Sequence of protein 2:
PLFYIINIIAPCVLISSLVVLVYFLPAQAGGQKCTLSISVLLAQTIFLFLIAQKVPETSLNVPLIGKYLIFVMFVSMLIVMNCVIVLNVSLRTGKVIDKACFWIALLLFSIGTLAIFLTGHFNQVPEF

Residue-level contacts at the interface:
Residue L87 in protein 2 is in contact with residue F17 in protein 1 (closest heavy-atom distance 5.0 Å).
Residue L42 in protein 2 interacts with residue S42 in protein 1 (closest heavy-atom distance 2.4 Å).
Residue F49 in protein 2 interacts with residue N7 in protein 1 (closest heavy-atom distance 4.8 Å).
Residue L42 in protein 2 interacts with residue F46 in protein 1 (closest heavy-atom distance 3.6 Å).
Residue M77 in protein 2 interacts with residue I10 in protein 1 (closest heavy-atom distance 4.7 Å).
Residue L64 in protein 2 contacts residue Y3 in protein 1 (closest heavy-atom distance 4.1 Å).
Residue L91 in protein 2 interacts with residue L21 in protein 1 (closest heavy-atom distance 4.9 Å).
Residue Q53 in protein 2 contacts residue L53 in protein 1 (closest heavy-atom distance 3.5 Å).
Residue L42 in protein 2 is in contact with residue L43 in protein 1 (closest heavy-atom distance 5.0 Å).
Residue L91 in protein 2 is in contact with residue K32 in protein 1 (closest heavy-atom distance 2.9 Å).
Residue T45 in protein 2 contacts residue F46 in protein 1 (closest heavy-atom distance 3.4 Å).
Residue C34 in protein 2 contacts residue L35 in protein 1 (closest heavy-atom distance 4.3 Å).
Residue S90 in protein 2 is in contact with residue K32 in protein 1 (closest heavy-atom distance 4.0 Å).
Residue M73 in protein 2 is in contact with residue I10 in protein 1 (closest heavy-atom distance 4.6 Å).
Residue I38 in protein 2 interacts with residue L35 in protein 1 (closest heavy-atom distance 2.6 Å).
Residue I85 in protein 2 contacts residue F17 in protein 1 (closest heavy-atom distance 4.9 Å).
Residue I38 in protein 2 is in contact with residue L25 in protein 1 (closest heavy-atom distance 4.3 Å).
Residue L87 in protein 2 contacts residue L21 in protein 1 (closest heavy-atom distance 2.6 Å).
Residue F49 in protein 2 is in contact with residue I50 in protein 1 (closest heavy-atom distance 3.1 Å).
Residue L91 in protein 2 contacts residue L25 in protein 1 (closest heavy-atom distance 2.7 Å).
Residue T35 in protein 2 contacts residue L35 in protein 1 (closest heavy-atom distance 2.6 Å).
Residue L42 in protein 2 is in contact with residue V39 in protein 1 (closest heavy-atom distance 3.6 Å).
Residue T35 in protein 2 interacts with residue K32 in protein 1 (closest heavy-atom distance 4.8 Å).
Residue L42 in protein 2 interacts with residue S38 in protein 1 (closest heavy-atom distance 3.0 Å).
Residue A52 in protein 2 interacts with residue N7 in protein 1 (closest heavy-atom distance 4.7 Å).
Residue L91 in protein 2 is in contact with residue Y24 in protein 1 (closest heavy-atom distance 3.7 Å).
Residue R92 in protein 2 is in contact with residue D28 in protein 1 (closest heavy-atom distance 2.8 Å).
Residue V84 in protein 2 interacts with residue F17 in protein 1 (closest heavy-atom distance 3.6 Å).
Residue M81 in protein 2 is in contact with residue L14 in protein 1 (closest heavy-atom distance 3.4 Å).
Residue I38 in protein 2 is in contact with residue S38 in protein 1 (closest heavy-atom distance 4.1 Å).
Residue L42 in protein 2 interacts with residue L35 in protein 1 (closest heavy-atom distance 4.9 Å).
Residue F49 in protein 2 is in contact with residue F46 in protein 1 (closest heavy-atom distance 3.7 Å).
Residue I38 in protein 2 is in contact with residue K32 in protein 1 (closest heavy-atom distance 4.7 Å).
Residue Q53 in protein 2 contacts residue V49 in protein 1 (closest heavy-atom distance 3.9 Å).
Residue I38 in protein 2 contacts residue V39 in protein 1 (closest heavy-atom distance 3.9 Å).
Residue L91 in protein 2 interacts with residue P26 in protein 1 (closest heavy-atom distance 4.8 Å).
Residue S39 in protein 2 contacts residue L35 in protein 1 (closest heavy-atom distance 4.4 Å).
Residue F49 in protein 2 contacts residue L53 in protein 1 (closest heavy-atom distance 4.3 Å).
Residue V80 in protein 2 is in contact with residue L14 in protein 1 (closest heavy-atom distance 3.6 Å).
Residue L87 in protein 2 contacts residue L25 in protein 1 (closest heavy-atom distance 2.8 Å).
Residue L87 in protein 2 is in contact with residue K32 in protein 1 (closest heavy-atom distance 4.2 Å).
Residue L91 in protein 2 contacts residue S29 in protein 1 (closest heavy-atom distance 3.3 Å).
Residue N88 in protein 2 interacts with residue L21 in protein 1 (closest heavy-atom distance 3.7 Å).
Residue V84 in protein 2 is in contact with residue L21 in protein 1 (closest heavy-atom distance 3.8 Å).
Residue I46 in protein 2 contacts residue F46 in protein 1 (closest heavy-atom distance 3.3 Å).
Residue N88 in protein 2 is in contact with residue F17 in protein 1 (closest heavy-atom distance 4.5 Å).
Residue L91 in protein 2 interacts with residue D28 in protein 1 (closest heavy-atom distance 2.8 Å).
Residue L36 in protein 2 interacts with residue L35 in protein 1 (closest heavy-atom distance 4.6 Å).

Sequence of protein 1:
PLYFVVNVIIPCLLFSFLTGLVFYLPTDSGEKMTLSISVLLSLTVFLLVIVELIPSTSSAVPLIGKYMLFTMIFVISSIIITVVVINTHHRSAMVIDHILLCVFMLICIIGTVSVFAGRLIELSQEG

This data describes a binding interaction between two proteins.